Sequence of chain A:
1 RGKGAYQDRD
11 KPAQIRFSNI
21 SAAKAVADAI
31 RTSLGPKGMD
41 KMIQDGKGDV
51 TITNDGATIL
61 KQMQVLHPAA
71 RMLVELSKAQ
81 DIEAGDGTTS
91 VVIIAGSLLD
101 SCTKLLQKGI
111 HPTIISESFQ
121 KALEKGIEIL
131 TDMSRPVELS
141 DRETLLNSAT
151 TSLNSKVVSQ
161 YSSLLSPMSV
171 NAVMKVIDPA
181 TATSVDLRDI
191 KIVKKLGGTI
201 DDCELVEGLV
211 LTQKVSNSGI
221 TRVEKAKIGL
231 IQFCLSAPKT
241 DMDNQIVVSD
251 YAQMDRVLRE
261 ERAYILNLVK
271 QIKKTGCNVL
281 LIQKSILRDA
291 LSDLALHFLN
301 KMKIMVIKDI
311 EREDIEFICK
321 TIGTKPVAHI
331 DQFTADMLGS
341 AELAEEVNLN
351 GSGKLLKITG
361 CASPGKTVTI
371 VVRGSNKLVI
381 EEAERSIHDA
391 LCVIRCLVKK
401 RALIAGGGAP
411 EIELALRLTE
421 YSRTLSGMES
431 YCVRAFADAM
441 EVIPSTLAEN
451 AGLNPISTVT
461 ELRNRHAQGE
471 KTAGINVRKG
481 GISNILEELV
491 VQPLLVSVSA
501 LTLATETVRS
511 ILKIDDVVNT

The following describes two proteins that form a bound complex.

Residue-level contacts at the interface:
Residue L287 in chain A interacts with residue D207 in chain B (closest heavy-atom distance 4.3 Å).
Residue I286 in chain A contacts residue V224 in chain B (closest heavy-atom distance 3.5 Å).
Residue L287 in chain A is in contact with residue M208 in chain B (closest heavy-atom distance 3.7 Å).
Residue S285 in chain A is in contact with residue E225 in chain B (closest heavy-atom distance 4.1 Å).
Residue R312 in chain A is in contact with residue S226 in chain B (closest heavy-atom distance 4.2 Å).
Residue I286 in chain A interacts with residue E225 in chain B (closest heavy-atom distance 2.8 Å).
Residue L287 in chain A interacts with residue E225 in chain B (closest heavy-atom distance 4.2 Å).
Residue L287 in chain A is in contact with residue V224 in chain B (closest heavy-atom distance 3.7 Å).
Residue R312 in chain A is in contact with residue E225 in chain B (closest heavy-atom distance 3.2 Å).

Sequence of chain B:
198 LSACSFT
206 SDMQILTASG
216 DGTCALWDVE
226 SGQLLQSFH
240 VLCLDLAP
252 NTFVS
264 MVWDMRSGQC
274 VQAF